Sequence of the second protein:
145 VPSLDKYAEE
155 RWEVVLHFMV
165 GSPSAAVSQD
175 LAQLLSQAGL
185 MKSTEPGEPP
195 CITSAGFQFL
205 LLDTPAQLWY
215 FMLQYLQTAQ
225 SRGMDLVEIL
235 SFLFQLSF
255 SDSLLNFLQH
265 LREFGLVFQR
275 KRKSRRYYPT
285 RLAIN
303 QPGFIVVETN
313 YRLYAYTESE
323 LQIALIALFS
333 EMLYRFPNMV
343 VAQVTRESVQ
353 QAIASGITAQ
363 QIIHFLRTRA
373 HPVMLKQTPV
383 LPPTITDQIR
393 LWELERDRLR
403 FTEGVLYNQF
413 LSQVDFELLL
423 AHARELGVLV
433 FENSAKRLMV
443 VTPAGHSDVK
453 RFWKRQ

The following describes two proteins that form a bound complex.

Sequence of the first protein:
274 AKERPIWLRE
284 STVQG

Residue-level contacts at the interface:
Residue R392 in the second protein contacts residue V286 in the first protein (closest heavy-atom distance 4.1 Å).
Residue L396 in the second protein is in contact with residue Q287 in the first protein (closest heavy-atom distance 3.4 Å).
Residue D389 in the second protein contacts residue S284 in the first protein (closest heavy-atom distance 3.2 Å).
Residue D389 in the second protein contacts residue V286 in the first protein (closest heavy-atom distance 3.8 Å).
Residue L396 in the second protein interacts with residue G288 in the first protein (closest heavy-atom distance 4.4 Å).
Residue R392 in the second protein interacts with residue G288 in the first protein (closest heavy-atom distance 3.2 Å).
Residue L393 in the second protein is in contact with residue V286 in the first protein (closest heavy-atom distance 3.4 Å).
Residue L396 in the second protein is in contact with residue V286 in the first protein (closest heavy-atom distance 4.1 Å).